Interface contacts:
Residue L48 in chain B interacts with residue T68 in chain A (closest heavy-atom distance 4.4 Å).
Residue H164 in chain B interacts with residue W60 in chain A (closest heavy-atom distance 3.8 Å).
Residue F167 in chain B contacts residue W60 in chain A (closest heavy-atom distance 3.1 Å).
Residue G161 in chain B interacts with residue F7 in chain A (closest heavy-atom distance 3.9 Å).
Residue F167 in chain B interacts with residue F63 in chain A (closest heavy-atom distance 3.5 Å).
Residue S47 in chain B is in contact with residue F63 in chain A (closest heavy-atom distance 3.6 Å).
Residue R44 in chain B contacts residue R183 in chain A (closest heavy-atom distance 3.0 Å).
Residue F42 in chain B is in contact with residue F184 in chain A (closest heavy-atom distance 3.4 Å).
Residue N43 in chain B interacts with residue F184 in chain A (closest heavy-atom distance 4.0 Å).
Residue R165 in chain B interacts with residue W60 in chain A (closest heavy-atom distance 3.1 Å).
Residue L162 in chain B contacts residue F7 in chain A (closest heavy-atom distance 4.8 Å).
Residue R44 in chain B contacts residue F181 in chain A (closest heavy-atom distance 4.7 Å).
Residue L166 in chain B contacts residue W60 in chain A (closest heavy-atom distance 4.2 Å).
Residue F167 in chain B interacts with residue T57 in chain A (closest heavy-atom distance 3.3 Å).
Residue V41 in chain B contacts residue A189 in chain A (closest heavy-atom distance 4.2 Å).
Residue Q46 in chain B contacts residue F63 in chain A (closest heavy-atom distance 3.0 Å).
Residue V41 in chain B is in contact with residue K188 in chain A (closest heavy-atom distance 4.8 Å).
Residue R44 in chain B interacts with residue F184 in chain A (closest heavy-atom distance 3.6 Å).
Residue L4 in chain B contacts residue F7 in chain A (closest heavy-atom distance 3.2 Å).
Residue C3 in chain B is in contact with residue F7 in chain A (closest heavy-atom distance 3.7 Å).
Residue T40 in chain B is in contact with residue G190 in chain A (closest heavy-atom distance 4.6 Å).
Residue R44 in chain B is in contact with residue T67 in chain A (closest heavy-atom distance 4.9 Å).
Residue A50 in chain B is in contact with residue F63 in chain A (closest heavy-atom distance 4.4 Å).
Residue F42 in chain B interacts with residue T67 in chain A (closest heavy-atom distance 4.4 Å).
Residue F42 in chain B is in contact with residue F63 in chain A (closest heavy-atom distance 3.5 Å).
Residue T40 in chain B is in contact with residue K188 in chain A (closest heavy-atom distance 3.4 Å).
Residue H51 in chain B is in contact with residue L8 in chain A (closest heavy-atom distance 4.1 Å).
Residue A50 in chain B is in contact with residue W60 in chain A (closest heavy-atom distance 3.8 Å).
Residue H51 in chain B interacts with residue F7 in chain A (closest heavy-atom distance 3.4 Å).
Residue G39 in chain B is in contact with residue A189 in chain A (closest heavy-atom distance 3.0 Å).
Residue F42 in chain B interacts with residue K188 in chain A (closest heavy-atom distance 3.0 Å).
Residue R44 in chain B is in contact with residue T68 in chain A (closest heavy-atom distance 4.5 Å).
Residue T40 in chain B interacts with residue A189 in chain A (closest heavy-atom distance 2.5 Å).
Residue H164 in chain B is in contact with residue F7 in chain A (closest heavy-atom distance 4.6 Å).
Residue F167 in chain B contacts residue N59 in chain A (closest heavy-atom distance 3.9 Å).
Residue S47 in chain B is in contact with residue M64 in chain A (closest heavy-atom distance 3.4 Å).
Residue F167 in chain B contacts residue H58 in chain A (closest heavy-atom distance 3.3 Å).
Residue H51 in chain B is in contact with residue W60 in chain A (closest heavy-atom distance 3.3 Å).
Residue S47 in chain B contacts residue F184 in chain A (closest heavy-atom distance 4.1 Å).
Residue T40 in chain B contacts residue L187 in chain A (closest heavy-atom distance 4.0 Å).
Residue G163 in chain B contacts residue F7 in chain A (closest heavy-atom distance 4.5 Å).
Residue G163 in chain B is in contact with residue L9 in chain A (closest heavy-atom distance 4.5 Å).
Residue V41 in chain B contacts residue L187 in chain A (closest heavy-atom distance 3.4 Å).
Residue L48 in chain B contacts residue M64 in chain A (closest heavy-atom distance 4.0 Å).
Residue H164 in chain B is in contact with residue L8 in chain A (closest heavy-atom distance 4.0 Å).
Residue V41 in chain B is in contact with residue L186 in chain A (closest heavy-atom distance 3.5 Å).
Residue L52 in chain B is in contact with residue F7 in chain A (closest heavy-atom distance 3.6 Å).
Residue S47 in chain B contacts residue T67 in chain A (closest heavy-atom distance 2.9 Å).
Residue H12 in chain B interacts with residue F184 in chain A (closest heavy-atom distance 4.8 Å).
Residue F42 in chain B is in contact with residue A189 in chain A (closest heavy-atom distance 3.4 Å).
Residue F42 in chain B is in contact with residue L187 in chain A (closest heavy-atom distance 3.4 Å).
Residue H164 in chain B is in contact with residue L9 in chain A (closest heavy-atom distance 3.3 Å).

Sequence of chain A:
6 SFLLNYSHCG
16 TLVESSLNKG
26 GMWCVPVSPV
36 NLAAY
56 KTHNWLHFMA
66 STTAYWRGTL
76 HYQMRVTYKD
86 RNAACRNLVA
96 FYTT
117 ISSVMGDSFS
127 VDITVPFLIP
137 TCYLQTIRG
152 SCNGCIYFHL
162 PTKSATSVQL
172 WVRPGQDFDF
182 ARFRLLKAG

Sequence of chain B:
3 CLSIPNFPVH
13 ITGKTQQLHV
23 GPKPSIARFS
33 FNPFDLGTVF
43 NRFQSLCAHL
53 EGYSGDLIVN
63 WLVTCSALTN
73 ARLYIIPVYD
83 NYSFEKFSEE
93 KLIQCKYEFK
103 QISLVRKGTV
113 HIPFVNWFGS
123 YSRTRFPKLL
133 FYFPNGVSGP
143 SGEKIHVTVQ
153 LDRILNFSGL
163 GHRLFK

This data describes a binding interaction between two proteins.